This data describes a binding interaction between two proteins.

Residue-level contacts at the interface:
Residue S51 in chain A interacts with residue E8 in chain B (closest heavy-atom distance 2.8 Å).
Residue L134 in chain A contacts residue L6 in chain B (closest heavy-atom distance 4.9 Å).
Residue G50 in chain A contacts residue E8 in chain B (closest heavy-atom distance 4.7 Å).
Residue T147 in chain A interacts with residue F2 in chain B (closest heavy-atom distance 4.6 Å).
Residue W103 in chain A interacts with residue H10 in chain B (closest heavy-atom distance 3.5 Å).
Residue S112 in chain A interacts with residue L6 in chain B (closest heavy-atom distance 3.8 Å).
Residue L49 in chain A contacts residue G11 in chain B (closest heavy-atom distance 3.5 Å).
Residue W132 in chain A contacts residue H10 in chain B (closest heavy-atom distance 3.2 Å).
Residue E68 in chain A contacts residue E8 in chain B (closest heavy-atom distance 4.8 Å).
Residue L134 in chain A is in contact with residue H10 in chain B (closest heavy-atom distance 3.7 Å).
Residue W103 in chain A contacts residue Y9 in chain B (closest heavy-atom distance 3.6 Å).
Residue A110 in chain A interacts with residue L6 in chain B (closest heavy-atom distance 4.1 Å).
Residue N47 in chain A interacts with residue Y9 in chain B (closest heavy-atom distance 4.2 Å).
Residue L134 in chain A is in contact with residue F2 in chain B (closest heavy-atom distance 3.7 Å).
Residue G137 in chain A contacts residue A1 in chain B (closest heavy-atom distance 4.8 Å).
Residue H151 in chain A interacts with residue H10 in chain B (closest heavy-atom distance 3.9 Å).
Residue N47 in chain A is in contact with residue G11 in chain B (closest heavy-atom distance 3.7 Å).
Residue Y78 in chain A is in contact with residue Y5 in chain B (closest heavy-atom distance 3.6 Å).
Residue Y78 in chain A contacts residue L6 in chain B (closest heavy-atom distance 4.9 Å).
Residue W103 in chain A contacts residue L6 in chain B (closest heavy-atom distance 3.5 Å).
Residue N47 in chain A interacts with residue H10 in chain B (closest heavy-atom distance 4.7 Å).
Residue S136 in chain A contacts residue F2 in chain B (closest heavy-atom distance 3.0 Å).
Residue A110 in chain A contacts residue Y5 in chain B (closest heavy-atom distance 3.5 Å).
Residue L49 in chain A contacts residue A7 in chain B (closest heavy-atom distance 4.8 Å).
Residue S69 in chain A is in contact with residue E8 in chain B (closest heavy-atom distance 3.3 Å).
Residue Y67 in chain A is in contact with residue Y9 in chain B (closest heavy-atom distance 2.7 Å).
Residue A110 in chain A contacts residue P3 in chain B (closest heavy-atom distance 3.8 Å).
Residue S76 in chain A interacts with residue Y9 in chain B (closest heavy-atom distance 2.6 Å).
Residue K145 in chain A contacts residue F2 in chain B (closest heavy-atom distance 4.2 Å).
Residue D152 in chain A is in contact with residue Y9 in chain B (closest heavy-atom distance 4.2 Å).
Residue R108 in chain A is in contact with residue Y9 in chain B (closest heavy-atom distance 3.9 Å).
Residue D152 in chain A interacts with residue H10 in chain B (closest heavy-atom distance 3.8 Å).
Residue W103 in chain A is in contact with residue Y5 in chain B (closest heavy-atom distance 4.9 Å).
Residue R108 in chain A is in contact with residue Y5 in chain B (closest heavy-atom distance 3.6 Å).
Residue L148 in chain A is in contact with residue F2 in chain B (closest heavy-atom distance 3.6 Å).
Residue N47 in chain A is in contact with residue E8 in chain B (closest heavy-atom distance 2.9 Å).
Residue L49 in chain A contacts residue E8 in chain B (closest heavy-atom distance 3.8 Å).
Residue T135 in chain A is in contact with residue F2 in chain B (closest heavy-atom distance 4.4 Å).
Residue T114 in chain A contacts residue H10 in chain B (closest heavy-atom distance 2.7 Å).
Residue H111 in chain A interacts with residue A1 in chain B (closest heavy-atom distance 3.3 Å).
Residue S69 in chain A is in contact with residue Y9 in chain B (closest heavy-atom distance 3.6 Å).
Residue L49 in chain A contacts residue G12 in chain B (closest heavy-atom distance 3.5 Å).
Residue S136 in chain A contacts residue A1 in chain B (closest heavy-atom distance 2.9 Å).
Residue R77 in chain A interacts with residue Y9 in chain B (closest heavy-atom distance 4.7 Å).
Residue E68 in chain A interacts with residue Y9 in chain B (closest heavy-atom distance 3.6 Å).
Residue W116 in chain A is in contact with residue Y9 in chain B (closest heavy-atom distance 3.8 Å).
Residue Y78 in chain A is in contact with residue Y9 in chain B (closest heavy-atom distance 3.7 Å).
Residue D152 in chain A is in contact with residue E8 in chain B (closest heavy-atom distance 4.8 Å).
Residue Y67 in chain A contacts residue H10 in chain B (closest heavy-atom distance 4.7 Å).
Residue A70 in chain A is in contact with residue E8 in chain B (closest heavy-atom distance 3.0 Å).
Residue S146 in chain A interacts with residue F2 in chain B (closest heavy-atom distance 3.5 Å).
Residue S112 in chain A is in contact with residue A1 in chain B (closest heavy-atom distance 3.1 Å).
Residue Y67 in chain A is in contact with residue E8 in chain B (closest heavy-atom distance 4.5 Å).
Residue W116 in chain A is in contact with residue H10 in chain B (closest heavy-atom distance 4.6 Å).
Residue S51 in chain A interacts with residue Y9 in chain B (closest heavy-atom distance 3.5 Å).
Residue A110 in chain A contacts residue A1 in chain B (closest heavy-atom distance 2.8 Å).
Residue D152 in chain A is in contact with residue G11 in chain B (closest heavy-atom distance 3.5 Å).
Residue N109 in chain A is in contact with residue Y5 in chain B (closest heavy-atom distance 4.2 Å).

Sequence of chain B:
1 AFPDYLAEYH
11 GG

Sequence of chain A:
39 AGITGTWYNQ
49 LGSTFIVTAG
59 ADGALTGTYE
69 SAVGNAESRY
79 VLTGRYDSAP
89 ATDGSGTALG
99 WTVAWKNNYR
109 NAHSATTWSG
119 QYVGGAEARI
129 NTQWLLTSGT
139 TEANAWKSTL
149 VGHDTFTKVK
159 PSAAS